The following describes two proteins that form a bound complex.

Sequence of protein 1:
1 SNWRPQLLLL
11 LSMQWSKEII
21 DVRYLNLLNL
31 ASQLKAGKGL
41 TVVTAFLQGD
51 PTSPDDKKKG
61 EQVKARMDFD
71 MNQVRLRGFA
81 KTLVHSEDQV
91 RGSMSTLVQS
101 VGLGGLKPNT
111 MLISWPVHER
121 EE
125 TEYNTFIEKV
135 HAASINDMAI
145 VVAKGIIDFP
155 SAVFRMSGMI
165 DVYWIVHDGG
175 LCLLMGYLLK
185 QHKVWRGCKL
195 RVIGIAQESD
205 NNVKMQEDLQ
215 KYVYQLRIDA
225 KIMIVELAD

Sequence of protein 2:
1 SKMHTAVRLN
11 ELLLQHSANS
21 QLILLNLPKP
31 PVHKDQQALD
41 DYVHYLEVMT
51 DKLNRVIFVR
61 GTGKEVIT

Residue-level contacts at the interface:
Residue I164 in protein 1 interacts with residue L24 in protein 2 (closest heavy-atom distance 3.5 Å).
Residue V166 in protein 1 contacts residue L24 in protein 2 (closest heavy-atom distance 3.6 Å).
Residue Y167 in protein 1 contacts residue H16 in protein 2 (closest heavy-atom distance 3.6 Å).
Residue W115 in protein 1 contacts residue L46 in protein 2 (closest heavy-atom distance 3.5 Å).
Residue K148 in protein 1 is in contact with residue T50 in protein 2 (closest heavy-atom distance 3.3 Å).
Residue H135 in protein 1 interacts with residue P30 in protein 2 (closest heavy-atom distance 3.4 Å).
Residue K148 in protein 1 contacts residue V56 in protein 2 (closest heavy-atom distance 2.7 Å).
Residue M163 in protein 1 contacts residue S20 in protein 2 (closest heavy-atom distance 3.6 Å).
Residue D165 in protein 1 interacts with residue L22 in protein 2 (closest heavy-atom distance 2.9 Å).
Residue H135 in protein 1 contacts residue P31 in protein 2 (closest heavy-atom distance 3.1 Å).
Residue D165 in protein 1 interacts with residue S17 in protein 2 (closest heavy-atom distance 2.6 Å).
Residue G149 in protein 1 is in contact with residue N54 in protein 2 (closest heavy-atom distance 3.6 Å).
Residue L231 in protein 1 interacts with residue R8 in protein 2 (closest heavy-atom distance 2.7 Å).
Residue Y167 in protein 1 contacts residue L25 in protein 2 (closest heavy-atom distance 3.6 Å).
Residue R120 in protein 1 contacts residue D40 in protein 2 (closest heavy-atom distance 3.4 Å).
Residue E230 in protein 1 interacts with residue R8 in protein 2 (closest heavy-atom distance 3.6 Å).
Residue I144 in protein 1 is in contact with residue R60 in protein 2 (closest heavy-atom distance 2.9 Å).
Residue W3 in protein 1 contacts residue V66 in protein 2 (closest heavy-atom distance 3.3 Å).
Residue L175 in protein 1 is in contact with residue G61 in protein 2 (closest heavy-atom distance 3.5 Å).
Residue F153 in protein 1 contacts residue R55 in protein 2 (closest heavy-atom distance 3.6 Å).
Residue N2 in protein 1 contacts residue I67 in protein 2 (closest heavy-atom distance 3.6 Å).
Residue A143 in protein 1 interacts with residue R60 in protein 2 (closest heavy-atom distance 3.4 Å).
Residue I131 in protein 1 contacts residue Y42 in protein 2 (closest heavy-atom distance 3.6 Å).
Residue R120 in protein 1 is in contact with residue E47 in protein 2 (closest heavy-atom distance 2.5 Å).
Residue N128 in protein 1 contacts residue L39 in protein 2 (closest heavy-atom distance 3.2 Å).
Residue M163 in protein 1 contacts residue L22 in protein 2 (closest heavy-atom distance 3.5 Å).
Residue S161 in protein 1 is in contact with residue Q21 in protein 2 (closest heavy-atom distance 3.0 Å).
Residue E122 in protein 1 is in contact with residue D40 in protein 2 (closest heavy-atom distance 3.3 Å).
Residue S1 in protein 1 contacts residue T68 in protein 2 (closest heavy-atom distance 3.4 Å).
Residue W3 in protein 1 is in contact with residue E65 in protein 2 (closest heavy-atom distance 3.1 Å).
Residue M163 in protein 1 is in contact with residue Q21 in protein 2 (closest heavy-atom distance 2.8 Å).
Residue V146 in protein 1 is in contact with residue F58 in protein 2 (closest heavy-atom distance 2.8 Å).
Residue R120 in protein 1 is in contact with residue H44 in protein 2 (closest heavy-atom distance 3.1 Å).
Residue D165 in protein 1 interacts with residue S20 in protein 2 (closest heavy-atom distance 2.5 Å).
Residue Y127 in protein 1 contacts residue V43 in protein 2 (closest heavy-atom distance 3.4 Å).
Residue R195 in protein 1 contacts residue H16 in protein 2 (closest heavy-atom distance 3.1 Å).
Residue L183 in protein 1 interacts with residue L22 in protein 2 (closest heavy-atom distance 3.5 Å).
Residue S1 in protein 1 contacts residue V66 in protein 2 (closest heavy-atom distance 2.6 Å).
Residue I144 in protein 1 interacts with residue V59 in protein 2 (closest heavy-atom distance 3.4 Å).
Residue N2 in protein 1 is in contact with residue V66 in protein 2 (closest heavy-atom distance 3.6 Å).
Residue W115 in protein 1 contacts residue E47 in protein 2 (closest heavy-atom distance 3.6 Å).
Residue Y167 in protein 1 interacts with residue S17 in protein 2 (closest heavy-atom distance 2.5 Å).
Residue D141 in protein 1 contacts residue T62 in protein 2 (closest heavy-atom distance 3.5 Å).
Residue A147 in protein 1 contacts residue V56 in protein 2 (closest heavy-atom distance 3.6 Å).
Residue Y167 in protein 1 is in contact with residue L24 in protein 2 (closest heavy-atom distance 3.0 Å).
Residue N128 in protein 1 interacts with residue Q36 in protein 2 (closest heavy-atom distance 3.1 Å).
Residue N2 in protein 1 interacts with residue T68 in protein 2 (closest heavy-atom distance 3.5 Å).
Residue D165 in protein 1 interacts with residue I23 in protein 2 (closest heavy-atom distance 3.3 Å).
Residue M160 in protein 1 is in contact with residue Q21 in protein 2 (closest heavy-atom distance 3.3 Å).
Residue D152 in protein 1 is in contact with residue R55 in protein 2 (closest heavy-atom distance 2.8 Å).
Residue V145 in protein 1 is in contact with residue I57 in protein 2 (closest heavy-atom distance 3.4 Å).
Residue Y167 in protein 1 contacts residue L13 in protein 2 (closest heavy-atom distance 3.3 Å).
Residue R91 in protein 1 contacts residue K34 in protein 2 (closest heavy-atom distance 3.3 Å).
Residue I164 in protein 1 interacts with residue L22 in protein 2 (closest heavy-atom distance 3.5 Å).
Residue D165 in protein 1 interacts with residue L24 in protein 2 (closest heavy-atom distance 2.9 Å).
Residue V146 in protein 1 interacts with residue I57 in protein 2 (closest heavy-atom distance 3.4 Å).
Residue I131 in protein 1 contacts residue L39 in protein 2 (closest heavy-atom distance 3.4 Å).
Residue V145 in protein 1 interacts with residue F58 in protein 2 (closest heavy-atom distance 3.4 Å).
Residue V229 in protein 1 is in contact with residue L12 in protein 2 (closest heavy-atom distance 3.6 Å).
Residue M160 in protein 1 interacts with residue R55 in protein 2 (closest heavy-atom distance 3.5 Å).